Sequence of chain B:
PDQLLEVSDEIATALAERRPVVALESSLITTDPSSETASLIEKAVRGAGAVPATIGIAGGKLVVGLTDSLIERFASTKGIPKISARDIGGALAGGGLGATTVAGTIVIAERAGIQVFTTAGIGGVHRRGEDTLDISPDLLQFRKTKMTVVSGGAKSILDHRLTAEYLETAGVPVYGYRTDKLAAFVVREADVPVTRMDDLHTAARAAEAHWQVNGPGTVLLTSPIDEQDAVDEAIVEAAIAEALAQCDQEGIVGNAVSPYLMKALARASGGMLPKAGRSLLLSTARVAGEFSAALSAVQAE

Residue-level contacts at the interface:
Residue L176 in chain B interacts with residue T146 in chain A (closest heavy-atom distance 3.5 Å).
Residue V139 in chain B interacts with residue L147 in chain A (closest heavy-atom distance 4.0 Å).
Residue L176 in chain B is in contact with residue D145 in chain A (closest heavy-atom distance 3.9 Å).
Residue E179 in chain B contacts residue T146 in chain A (closest heavy-atom distance 3.6 Å).
Residue H224 in chain B is in contact with residue R100 in chain A (closest heavy-atom distance 4.5 Å).
Residue H224 in chain B contacts residue G103 in chain A (closest heavy-atom distance 3.9 Å).
Residue T183 in chain B is in contact with residue P151 in chain A (closest heavy-atom distance 3.5 Å).
Residue Y180 in chain B is in contact with residue L147 in chain A (closest heavy-atom distance 4.4 Å).
Residue N228 in chain B is in contact with residue A99 in chain A (closest heavy-atom distance 3.0 Å).
Residue L181 in chain B interacts with residue R100 in chain A (closest heavy-atom distance 4.1 Å).
Residue V186 in chain B is in contact with residue R100 in chain A (closest heavy-atom distance 3.0 Å).
Residue Q226 in chain B is in contact with residue L18 in chain A (closest heavy-atom distance 3.5 Å).
Residue D145 in chain B is in contact with residue D145 in chain A (closest heavy-atom distance 4.0 Å).
Residue V227 in chain B is in contact with residue L106 in chain A (closest heavy-atom distance 4.1 Å).
Residue E144 in chain B contacts residue L147 in chain A (closest heavy-atom distance 3.9 Å).
Residue Y189 in chain B interacts with residue G103 in chain A (closest heavy-atom distance 4.6 Å).
Residue E179 in chain B is in contact with residue L147 in chain A (closest heavy-atom distance 3.6 Å).
Residue T216 in chain B contacts residue A107 in chain A (closest heavy-atom distance 4.3 Å).
Residue A223 in chain B contacts residue L106 in chain A (closest heavy-atom distance 4.1 Å).
Residue N228 in chain B is in contact with residue R100 in chain A (closest heavy-atom distance 4.7 Å).
Residue T209 in chain B interacts with residue D101 in chain A (closest heavy-atom distance 4.6 Å).
Residue E179 in chain B interacts with residue I149 in chain A (closest heavy-atom distance 4.7 Å).
Residue A184 in chain B interacts with residue L154 in chain A (closest heavy-atom distance 4.0 Å).
Residue Y189 in chain B is in contact with residue G104 in chain A (closest heavy-atom distance 4.0 Å).
Residue N228 in chain B contacts residue Q155 in chain A (closest heavy-atom distance 4.7 Å).
Residue E182 in chain B interacts with residue D148 in chain A (closest heavy-atom distance 4.7 Å).
Residue Q226 in chain B interacts with residue R125 in chain A (closest heavy-atom distance 2.9 Å).
Residue V227 in chain B interacts with residue L18 in chain A (closest heavy-atom distance 3.7 Å).
Residue M211 in chain B contacts residue G104 in chain A (closest heavy-atom distance 4.2 Å).
Residue V188 in chain B contacts residue R100 in chain A (closest heavy-atom distance 3.7 Å).
Residue A220 in chain B is in contact with residue G104 in chain A (closest heavy-atom distance 3.8 Å).
Residue E144 in chain B contacts residue D145 in chain A (closest heavy-atom distance 3.5 Å).
Residue P187 in chain B contacts residue R100 in chain A (closest heavy-atom distance 3.5 Å).
Residue A223 in chain B is in contact with residue G103 in chain A (closest heavy-atom distance 4.0 Å).
Residue R157 in chain B contacts residue K158 in chain A (closest heavy-atom distance 3.8 Å).
Residue T183 in chain B contacts residue Y180 in chain A (closest heavy-atom distance 3.5 Å).
Residue A220 in chain B is in contact with residue A107 in chain A (closest heavy-atom distance 3.9 Å).
Residue R219 in chain B contacts residue A107 in chain A (closest heavy-atom distance 3.1 Å).
Residue T183 in chain B interacts with residue S150 in chain A (closest heavy-atom distance 4.1 Å).
Residue Y189 in chain B is in contact with residue R100 in chain A (closest heavy-atom distance 4.7 Å).
Residue T183 in chain B is in contact with residue L154 in chain A (closest heavy-atom distance 3.8 Å).
Residue E182 in chain B interacts with residue P151 in chain A (closest heavy-atom distance 3.6 Å).
Residue N228 in chain B contacts residue V121 in chain A (closest heavy-atom distance 3.7 Å).
Residue H224 in chain B contacts residue A99 in chain A (closest heavy-atom distance 4.5 Å).
Residue V227 in chain B is in contact with residue V121 in chain A (closest heavy-atom distance 3.6 Å).
Residue V227 in chain B contacts residue I102 in chain A (closest heavy-atom distance 3.9 Å).
Residue R157 in chain B contacts residue R157 in chain A (closest heavy-atom distance 4.3 Å).
Residue E179 in chain B is in contact with residue D148 in chain A (closest heavy-atom distance 3.2 Å).
Residue T183 in chain B contacts residue L147 in chain A (closest heavy-atom distance 3.8 Å).
Residue E182 in chain B is in contact with residue R100 in chain A (closest heavy-atom distance 3.5 Å).
Residue N228 in chain B contacts residue K158 in chain A (closest heavy-atom distance 3.1 Å).
Residue G185 in chain B interacts with residue R100 in chain A (closest heavy-atom distance 3.4 Å).
Residue V227 in chain B interacts with residue L76 in chain A (closest heavy-atom distance 3.9 Å).
Residue T183 in chain B interacts with residue I149 in chain A (closest heavy-atom distance 2.9 Å).
Residue L176 in chain B interacts with residue L147 in chain A (closest heavy-atom distance 4.1 Å).
Residue E144 in chain B contacts residue E144 in chain A (closest heavy-atom distance 3.8 Å).
Residue V227 in chain B contacts residue R125 in chain A (closest heavy-atom distance 3.7 Å).
Residue N228 in chain B is in contact with residue I102 in chain A (closest heavy-atom distance 4.4 Å).
Residue R157 in chain B contacts residue L154 in chain A (closest heavy-atom distance 3.0 Å).
Residue A220 in chain B interacts with residue G103 in chain A (closest heavy-atom distance 3.5 Å).

These two protein chains interact to form a complex.

Sequence of chain A:
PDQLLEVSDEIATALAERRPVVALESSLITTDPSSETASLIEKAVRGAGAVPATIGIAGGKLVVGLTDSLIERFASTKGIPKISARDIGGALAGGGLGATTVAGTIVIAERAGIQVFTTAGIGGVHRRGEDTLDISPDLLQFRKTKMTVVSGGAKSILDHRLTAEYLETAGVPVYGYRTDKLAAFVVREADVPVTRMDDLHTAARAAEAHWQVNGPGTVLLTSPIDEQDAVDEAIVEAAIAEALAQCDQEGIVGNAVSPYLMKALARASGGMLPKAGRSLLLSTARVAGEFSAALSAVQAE